Contacts between the two chains:
Residue D491 in chain A interacts with residue A22 in chain B (closest heavy-atom distance 4.4 Å).
Residue M457 in chain A is in contact with residue I40 in chain B (closest heavy-atom distance 2.7 Å).
Residue T374 in chain A interacts with residue D7 in chain B (closest heavy-atom distance 3.1 Å).
Residue G489 in chain A interacts with residue Y24 in chain B (closest heavy-atom distance 4.4 Å).
Residue V369 in chain A interacts with residue A8 in chain B (closest heavy-atom distance 4.4 Å).
Residue V375 in chain A interacts with residue K5 in chain B (closest heavy-atom distance 4.3 Å).
Residue N390 in chain A contacts residue G43 in chain B (closest heavy-atom distance 3.0 Å).
Residue D373 in chain A is in contact with residue K48 in chain B (closest heavy-atom distance 2.9 Å).
Residue L439 in chain A contacts residue G27 in chain B (closest heavy-atom distance 4.0 Å).
Residue N390 in chain A interacts with residue V4 in chain B (closest heavy-atom distance 3.8 Å).
Residue N390 in chain A interacts with residue W42 in chain B (closest heavy-atom distance 4.3 Å).
Residue L455 in chain A is in contact with residue W42 in chain B (closest heavy-atom distance 2.6 Å).
Residue T374 in chain A is in contact with residue K5 in chain B (closest heavy-atom distance 4.5 Å).
Residue H392 in chain A contacts residue K13 in chain B (closest heavy-atom distance 3.9 Å).
Residue D373 in chain A contacts residue K5 in chain B (closest heavy-atom distance 2.9 Å).
Residue N390 in chain A interacts with residue F6 in chain B (closest heavy-atom distance 3.3 Å).
Residue D491 in chain A interacts with residue S33 in chain B (closest heavy-atom distance 3.3 Å).
Residue N390 in chain A contacts residue K5 in chain B (closest heavy-atom distance 3.4 Å).
Residue D491 in chain A is in contact with residue S21 in chain B (closest heavy-atom distance 3.7 Å).
Residue S388 in chain A interacts with residue Y44 in chain B (closest heavy-atom distance 3.4 Å).
Residue R459 in chain A is in contact with residue G38 in chain B (closest heavy-atom distance 2.7 Å).
Residue L492 in chain A is in contact with residue L31 in chain B (closest heavy-atom distance 4.5 Å).
Residue M457 in chain A is in contact with residue K39 in chain B (closest heavy-atom distance 4.3 Å).
Residue I389 in chain A is in contact with residue D7 in chain B (closest heavy-atom distance 4.5 Å).
Residue D458 in chain A contacts residue G38 in chain B (closest heavy-atom distance 3.3 Å).
Residue L454 in chain A contacts residue W42 in chain B (closest heavy-atom distance 3.8 Å).
Residue V375 in chain A is in contact with residue S46 in chain B (closest heavy-atom distance 3.7 Å).
Residue V375 in chain A contacts residue D7 in chain B (closest heavy-atom distance 3.1 Å).
Residue N431 in chain A is in contact with residue K39 in chain B (closest heavy-atom distance 3.4 Å).
Residue D491 in chain A interacts with residue W42 in chain B (closest heavy-atom distance 3.4 Å).
Residue Q490 in chain A interacts with residue Y24 in chain B (closest heavy-atom distance 4.3 Å).
Residue T391 in chain A interacts with residue F6 in chain B (closest heavy-atom distance 3.0 Å).
Residue D491 in chain A is in contact with residue I40 in chain B (closest heavy-atom distance 3.6 Å).
Residue R459 in chain A contacts residue I40 in chain B (closest heavy-atom distance 3.7 Å).
Residue H392 in chain A interacts with residue E11 in chain B (closest heavy-atom distance 3.2 Å).
Residue L492 in chain A contacts residue W42 in chain B (closest heavy-atom distance 3.9 Å).
Residue N390 in chain A is in contact with residue Y44 in chain B (closest heavy-atom distance 2.5 Å).
Residue R456 in chain A interacts with residue K39 in chain B (closest heavy-atom distance 4.1 Å).
Residue R456 in chain A is in contact with residue I40 in chain B (closest heavy-atom distance 3.2 Å).
Residue S430 in chain A contacts residue K39 in chain B (closest heavy-atom distance 3.8 Å).
Residue R459 in chain A interacts with residue Y34 in chain B (closest heavy-atom distance 4.1 Å).
Residue R456 in chain A interacts with residue W42 in chain B (closest heavy-atom distance 3.8 Å).
Residue H392 in chain A is in contact with residue F6 in chain B (closest heavy-atom distance 3.6 Å).
Residue L439 in chain A interacts with residue T26 in chain B (closest heavy-atom distance 4.1 Å).
Residue V369 in chain A interacts with residue D7 in chain B (closest heavy-atom distance 3.6 Å).
Residue D458 in chain A interacts with residue I40 in chain B (closest heavy-atom distance 4.5 Å).
Residue L398 in chain A interacts with residue A8 in chain B (closest heavy-atom distance 4.2 Å).
Residue D491 in chain A interacts with residue Y24 in chain B (closest heavy-atom distance 3.3 Å).
Residue D458 in chain A is in contact with residue K39 in chain B (closest heavy-atom distance 3.0 Å).
Residue Q370 in chain A interacts with residue D7 in chain B (closest heavy-atom distance 3.7 Å).
Residue M346 in chain A contacts residue W42 in chain B (closest heavy-atom distance 3.6 Å).
Residue R459 in chain A is in contact with residue D35 in chain B (closest heavy-atom distance 2.6 Å).
Residue R459 in chain A is in contact with residue S21 in chain B (closest heavy-atom distance 2.6 Å).
Residue P347 in chain A interacts with residue W42 in chain B (closest heavy-atom distance 3.8 Å).
Residue V375 in chain A is in contact with residue Y44 in chain B (closest heavy-atom distance 4.1 Å).
Residue L455 in chain A contacts residue I40 in chain B (closest heavy-atom distance 3.7 Å).
Residue R456 in chain A contacts residue G41 in chain B (closest heavy-atom distance 3.6 Å).
Residue L454 in chain A interacts with residue L31 in chain B (closest heavy-atom distance 3.7 Å).
Residue P347 in chain A interacts with residue Y44 in chain B (closest heavy-atom distance 4.3 Å).
Residue L492 in chain A interacts with residue Y24 in chain B (closest heavy-atom distance 3.3 Å).

Sequence of chain A:
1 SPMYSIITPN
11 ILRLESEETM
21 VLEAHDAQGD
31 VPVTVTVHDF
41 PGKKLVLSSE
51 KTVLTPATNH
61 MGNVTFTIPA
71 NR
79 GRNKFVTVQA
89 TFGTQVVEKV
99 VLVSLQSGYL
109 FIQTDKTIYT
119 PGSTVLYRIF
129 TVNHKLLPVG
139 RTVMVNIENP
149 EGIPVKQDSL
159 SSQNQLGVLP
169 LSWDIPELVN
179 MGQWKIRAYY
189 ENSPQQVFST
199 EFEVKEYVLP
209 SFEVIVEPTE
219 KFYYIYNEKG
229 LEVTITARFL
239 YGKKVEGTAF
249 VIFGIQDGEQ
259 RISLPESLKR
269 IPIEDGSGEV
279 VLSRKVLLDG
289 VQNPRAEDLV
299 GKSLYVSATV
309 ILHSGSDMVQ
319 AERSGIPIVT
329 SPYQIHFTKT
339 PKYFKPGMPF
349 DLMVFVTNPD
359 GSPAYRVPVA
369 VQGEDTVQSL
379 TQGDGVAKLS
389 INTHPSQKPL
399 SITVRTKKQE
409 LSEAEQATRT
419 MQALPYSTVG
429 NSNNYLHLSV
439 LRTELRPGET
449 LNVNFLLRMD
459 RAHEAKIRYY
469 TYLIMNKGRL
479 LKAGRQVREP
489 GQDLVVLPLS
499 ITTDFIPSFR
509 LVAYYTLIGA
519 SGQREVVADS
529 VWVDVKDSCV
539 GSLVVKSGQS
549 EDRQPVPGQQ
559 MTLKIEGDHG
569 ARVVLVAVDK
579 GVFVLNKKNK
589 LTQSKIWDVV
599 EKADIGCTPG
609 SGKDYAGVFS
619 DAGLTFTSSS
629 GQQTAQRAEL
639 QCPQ

These two protein chains interact to form a complex.

Sequence of chain B:
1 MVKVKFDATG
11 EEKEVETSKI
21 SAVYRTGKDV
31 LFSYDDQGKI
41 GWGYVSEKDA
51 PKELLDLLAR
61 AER